Residue-level contacts at the interface:
Residue F627 in chain A contacts residue I13 in chain B (closest heavy-atom distance 4.4 Å).
Residue R700 in chain A contacts residue A2 in chain B (closest heavy-atom distance 4.5 Å).
Residue I718 in chain A contacts residue A4 in chain B (closest heavy-atom distance 3.8 Å).
Residue Q625 in chain A interacts with residue A5 in chain B (closest heavy-atom distance 4.8 Å).
Residue G640 in chain A interacts with residue A5 in chain B (closest heavy-atom distance 4.8 Å).
Residue F702 in chain A interacts with residue A4 in chain B (closest heavy-atom distance 3.8 Å).
Residue F627 in chain A is in contact with residue A6 in chain B (closest heavy-atom distance 3.5 Å).
Residue R700 in chain A interacts with residue A3 in chain B (closest heavy-atom distance 4.3 Å).
Residue V626 in chain A is in contact with residue V12 in chain B (closest heavy-atom distance 4.0 Å).
Residue R700 in chain A is in contact with residue A4 in chain B (closest heavy-atom distance 3.4 Å).
Residue F627 in chain A interacts with residue W10 in chain B (closest heavy-atom distance 3.9 Å).
Residue S630 in chain A interacts with residue A1 in chain B (closest heavy-atom distance 4.2 Å).
Residue F702 in chain A interacts with residue A5 in chain B (closest heavy-atom distance 3.2 Å).
Residue V626 in chain A interacts with residue I13 in chain B (closest heavy-atom distance 3.1 Å).
Residue Q631 in chain A is in contact with residue A1 in chain B (closest heavy-atom distance 4.3 Å).
Residue A638 in chain A is in contact with residue A4 in chain B (closest heavy-atom distance 4.6 Å).
Residue F627 in chain A is in contact with residue A5 in chain B (closest heavy-atom distance 3.8 Å).
Residue G716 in chain A interacts with residue A5 in chain B (closest heavy-atom distance 3.8 Å).
Residue G716 in chain A is in contact with residue A4 in chain B (closest heavy-atom distance 4.5 Å).
Residue F627 in chain A interacts with residue E7 in chain B (closest heavy-atom distance 3.4 Å).
Residue F702 in chain A contacts residue A3 in chain B (closest heavy-atom distance 3.2 Å).
Residue F627 in chain A interacts with residue K11 in chain B (closest heavy-atom distance 3.0 Å).
Residue F627 in chain A interacts with residue A4 in chain B (closest heavy-atom distance 4.4 Å).
Residue C715 in chain A contacts residue A5 in chain B (closest heavy-atom distance 4.5 Å).
Residue R700 in chain A is in contact with residue A5 in chain B (closest heavy-atom distance 3.7 Å).
Residue R628 in chain A contacts residue W10 in chain B (closest heavy-atom distance 3.2 Å).
Residue R701 in chain A interacts with residue A5 in chain B (closest heavy-atom distance 3.9 Å).
Residue K703 in chain A contacts residue A3 in chain B (closest heavy-atom distance 3.7 Å).
Residue R628 in chain A contacts residue I13 in chain B (closest heavy-atom distance 4.2 Å).
Residue F627 in chain A interacts with residue V12 in chain B (closest heavy-atom distance 4.8 Å).
Residue V626 in chain A is in contact with residue K11 in chain B (closest heavy-atom distance 5.0 Å).
Residue N637 in chain A is in contact with residue I13 in chain B (closest heavy-atom distance 3.7 Å).
Residue F702 in chain A interacts with residue A6 in chain B (closest heavy-atom distance 4.1 Å).

Sequence of chain B:
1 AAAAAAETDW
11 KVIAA

Sequence of chain A:
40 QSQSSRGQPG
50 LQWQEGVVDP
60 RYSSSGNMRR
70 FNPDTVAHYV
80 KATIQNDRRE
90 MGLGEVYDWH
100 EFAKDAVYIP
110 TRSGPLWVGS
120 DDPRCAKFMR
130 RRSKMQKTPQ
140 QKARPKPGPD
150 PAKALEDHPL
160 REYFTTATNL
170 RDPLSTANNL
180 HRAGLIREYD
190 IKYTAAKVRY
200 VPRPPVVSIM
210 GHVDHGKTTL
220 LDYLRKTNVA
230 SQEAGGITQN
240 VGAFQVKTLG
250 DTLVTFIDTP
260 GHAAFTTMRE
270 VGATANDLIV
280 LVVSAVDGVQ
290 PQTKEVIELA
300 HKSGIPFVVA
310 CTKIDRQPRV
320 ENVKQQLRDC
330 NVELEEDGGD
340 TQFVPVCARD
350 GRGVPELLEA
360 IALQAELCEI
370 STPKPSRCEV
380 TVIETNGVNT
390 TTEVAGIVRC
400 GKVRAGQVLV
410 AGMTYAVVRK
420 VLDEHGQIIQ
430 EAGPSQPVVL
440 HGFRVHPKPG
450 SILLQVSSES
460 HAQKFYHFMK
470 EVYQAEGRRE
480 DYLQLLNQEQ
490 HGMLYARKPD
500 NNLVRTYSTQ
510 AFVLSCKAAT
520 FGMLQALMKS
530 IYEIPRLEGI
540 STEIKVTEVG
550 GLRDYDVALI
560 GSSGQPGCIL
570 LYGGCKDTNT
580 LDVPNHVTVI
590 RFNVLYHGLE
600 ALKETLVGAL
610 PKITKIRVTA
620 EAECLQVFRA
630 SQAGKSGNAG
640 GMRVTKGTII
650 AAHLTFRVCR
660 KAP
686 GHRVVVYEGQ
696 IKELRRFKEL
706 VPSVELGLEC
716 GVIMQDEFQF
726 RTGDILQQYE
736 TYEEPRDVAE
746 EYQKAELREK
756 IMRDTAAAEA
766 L

This data describes a binding interaction between two proteins.